The following describes two proteins that form a bound complex.

Sequence of the first protein:
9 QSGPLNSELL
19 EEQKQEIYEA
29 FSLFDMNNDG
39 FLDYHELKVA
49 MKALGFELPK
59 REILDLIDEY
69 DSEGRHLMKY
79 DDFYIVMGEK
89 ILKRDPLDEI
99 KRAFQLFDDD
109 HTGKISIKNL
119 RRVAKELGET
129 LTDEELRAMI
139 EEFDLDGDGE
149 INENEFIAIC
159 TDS

Contacts between the two chains:
Residue I149 in the first protein is in contact with residue W52 in the second protein (closest heavy-atom distance 3.9 Å).
Residue L125 in the first protein interacts with residue K46 in the second protein (closest heavy-atom distance 3.7 Å).
Residue V121 in the first protein contacts residue K45 in the second protein (closest heavy-atom distance 4.0 Å).
Residue E27 in the first protein contacts residue K39 in the second protein (closest heavy-atom distance 2.6 Å).
Residue A122 in the first protein is in contact with residue F49 in the second protein (closest heavy-atom distance 4.0 Å).
Residue V47 in the first protein is in contact with residue A36 in the second protein (closest heavy-atom distance 3.3 Å).
Residue L31 in the first protein interacts with residue K39 in the second protein (closest heavy-atom distance 4.1 Å).
Residue I157 in the first protein is in contact with residue W52 in the second protein (closest heavy-atom distance 3.6 Å).
Residue R92 in the first protein interacts with residue R40 in the second protein (closest heavy-atom distance 3.4 Å).
Residue F32 in the first protein interacts with residue M32 in the second protein (closest heavy-atom distance 3.6 Å).
Residue M137 in the first protein is in contact with residue Q53 in the second protein (closest heavy-atom distance 3.9 Å).
Residue I113 in the first protein interacts with residue W52 in the second protein (closest heavy-atom distance 4.0 Å).
Residue S161 in the first protein interacts with residue K51 in the second protein (closest heavy-atom distance 3.4 Å).
Residue Q21 in the first protein is in contact with residue K47 in the second protein (closest heavy-atom distance 4.0 Å).
Residue A101 in the first protein interacts with residue F48 in the second protein (closest heavy-atom distance 3.3 Å).
Residue R120 in the first protein contacts residue K45 in the second protein (closest heavy-atom distance 3.8 Å).
Residue E44 in the first protein interacts with residue M32 in the second protein (closest heavy-atom distance 3.8 Å).
Residue E97 in the first protein is in contact with residue F48 in the second protein (closest heavy-atom distance 3.8 Å).
Residue E97 in the first protein is in contact with residue R40 in the second protein (closest heavy-atom distance 2.4 Å).
Residue L129 in the first protein interacts with residue Q53 in the second protein (closest heavy-atom distance 3.6 Å).
Residue E127 in the first protein contacts residue F49 in the second protein (closest heavy-atom distance 3.8 Å).
Residue V47 in the first protein contacts residue D33 in the second protein (closest heavy-atom distance 3.2 Å).
Residue L18 in the first protein is in contact with residue K47 in the second protein (closest heavy-atom distance 3.9 Å).
Residue L31 in the first protein contacts residue R35 in the second protein (closest heavy-atom distance 3.6 Å).
Residue M137 in the first protein is in contact with residue W52 in the second protein (closest heavy-atom distance 2.7 Å).
Residue F105 in the first protein interacts with residue K45 in the second protein (closest heavy-atom distance 4.1 Å).
Residue E20 in the first protein interacts with residue K47 in the second protein (closest heavy-atom distance 2.6 Å).
Residue V47 in the first protein interacts with residue M32 in the second protein (closest heavy-atom distance 3.5 Å).
Residue F105 in the first protein contacts residue F49 in the second protein (closest heavy-atom distance 3.8 Å).
Residue L125 in the first protein interacts with residue F49 in the second protein (closest heavy-atom distance 3.5 Å).
Residue C158 in the first protein interacts with residue K51 in the second protein (closest heavy-atom distance 3.4 Å).
Residue F141 in the first protein interacts with residue S55 in the second protein (closest heavy-atom distance 3.6 Å).
Residue F105 in the first protein contacts residue W52 in the second protein (closest heavy-atom distance 3.8 Å).
Residue K50 in the first protein is in contact with residue D33 in the second protein (closest heavy-atom distance 3.9 Å).
Residue I98 in the first protein interacts with residue F48 in the second protein (closest heavy-atom distance 3.7 Å).
Residue G53 in the first protein is in contact with residue R40 in the second protein (closest heavy-atom distance 3.9 Å).
Residue K50 in the first protein interacts with residue E37 in the second protein (closest heavy-atom distance 3.5 Å).
Residue E24 in the first protein contacts residue T43 in the second protein (closest heavy-atom distance 3.4 Å).
Residue L118 in the first protein is in contact with residue F49 in the second protein (closest heavy-atom distance 3.8 Å).
Residue K50 in the first protein contacts residue A36 in the second protein (closest heavy-atom distance 4.0 Å).
Residue I157 in the first protein interacts with residue S55 in the second protein (closest heavy-atom distance 3.8 Å).
Residue L129 in the first protein interacts with residue F49 in the second protein (closest heavy-atom distance 3.8 Å).
Residue M34 in the first protein interacts with residue Y28 in the second protein (closest heavy-atom distance 3.6 Å).
Residue E24 in the first protein contacts residue R40 in the second protein (closest heavy-atom distance 2.9 Å).
Residue F141 in the first protein contacts residue W52 in the second protein (closest heavy-atom distance 4.0 Å).
Residue L104 in the first protein contacts residue L44 in the second protein (closest heavy-atom distance 4.1 Å).
Residue E124 in the first protein contacts residue K45 in the second protein (closest heavy-atom distance 2.6 Å).
Residue L104 in the first protein interacts with residue K45 in the second protein (closest heavy-atom distance 4.0 Å).
Residue A51 in the first protein interacts with residue A36 in the second protein (closest heavy-atom distance 3.3 Å).
Residue F154 in the first protein is in contact with residue W52 in the second protein (closest heavy-atom distance 3.9 Å).
Residue L125 in the first protein is in contact with residue K45 in the second protein (closest heavy-atom distance 4.0 Å).
Residue M137 in the first protein interacts with residue F49 in the second protein (closest heavy-atom distance 3.9 Å).
Residue F32 in the first protein interacts with residue A36 in the second protein (closest heavy-atom distance 3.8 Å).
Residue L52 in the first protein contacts residue R40 in the second protein (closest heavy-atom distance 3.8 Å).
Residue L104 in the first protein interacts with residue N41 in the second protein (closest heavy-atom distance 3.7 Å).
Residue C158 in the first protein contacts residue F48 in the second protein (closest heavy-atom distance 3.7 Å).
Residue E97 in the first protein is in contact with residue K47 in the second protein (closest heavy-atom distance 3.8 Å).
Residue A51 in the first protein contacts residue R40 in the second protein (closest heavy-atom distance 3.4 Å).
Residue E97 in the first protein is in contact with residue L44 in the second protein (closest heavy-atom distance 3.6 Å).
Residue L118 in the first protein is in contact with residue W52 in the second protein (closest heavy-atom distance 3.7 Å).

Sequence of the second protein:
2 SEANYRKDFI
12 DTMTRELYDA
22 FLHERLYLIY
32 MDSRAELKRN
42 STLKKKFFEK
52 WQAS